This data describes a binding interaction between two proteins.

Sequence of the second protein:
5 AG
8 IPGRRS

Sequence of the first protein:
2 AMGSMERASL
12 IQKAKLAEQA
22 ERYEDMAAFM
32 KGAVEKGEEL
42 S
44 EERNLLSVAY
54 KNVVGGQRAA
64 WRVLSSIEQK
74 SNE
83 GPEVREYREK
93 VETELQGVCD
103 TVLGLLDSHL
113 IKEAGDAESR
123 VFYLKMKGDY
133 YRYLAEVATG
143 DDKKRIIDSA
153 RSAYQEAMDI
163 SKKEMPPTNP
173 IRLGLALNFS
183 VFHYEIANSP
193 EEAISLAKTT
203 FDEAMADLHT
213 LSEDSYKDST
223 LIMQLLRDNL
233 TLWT

Contacts between the two chains:
Residue N180 in the first protein contacts residue I8 in the second protein (closest heavy-atom distance 2.9 Å).
Residue V51 in the first protein interacts with residue G10 in the second protein (closest heavy-atom distance 3.5 Å).
Residue N231 in the first protein contacts residue A5 in the second protein (closest heavy-atom distance 3.4 Å).
Residue I224 in the first protein interacts with residue I8 in the second protein (closest heavy-atom distance 4.2 Å).
Residue V183 in the first protein is in contact with residue A5 in the second protein (closest heavy-atom distance 4.4 Å).
Residue K127 in the first protein is in contact with residue I8 in the second protein (closest heavy-atom distance 3.9 Å).
Residue V51 in the first protein is in contact with residue R12 in the second protein (closest heavy-atom distance 3.8 Å).
Residue V51 in the first protein interacts with residue R11 in the second protein (closest heavy-atom distance 3.5 Å).
Residue K54 in the first protein is in contact with residue G10 in the second protein (closest heavy-atom distance 3.5 Å).
Residue G59 in the first protein interacts with residue R11 in the second protein (closest heavy-atom distance 3.8 Å).
Residue E19 in the first protein is in contact with residue S13 in the second protein (closest heavy-atom distance 2.6 Å).
Residue V51 in the first protein is in contact with residue S13 in the second protein (closest heavy-atom distance 3.8 Å).
Residue Y24 in the first protein interacts with residue R11 in the second protein (closest heavy-atom distance 4.2 Å).
Residue V183 in the first protein interacts with residue G6 in the second protein (closest heavy-atom distance 3.6 Å).
Residue N55 in the first protein contacts residue R11 in the second protein (closest heavy-atom distance 2.9 Å).
Residue E187 in the first protein is in contact with residue A5 in the second protein (closest heavy-atom distance 3.1 Å).
Residue L179 in the first protein contacts residue I8 in the second protein (closest heavy-atom distance 3.5 Å).
Residue N231 in the first protein is in contact with residue G6 in the second protein (closest heavy-atom distance 2.8 Å).
Residue L227 in the first protein contacts residue P9 in the second protein (closest heavy-atom distance 4.1 Å).
Residue K54 in the first protein interacts with residue I8 in the second protein (closest heavy-atom distance 4.3 Å).
Residue W235 in the first protein contacts residue A5 in the second protein (closest heavy-atom distance 3.4 Å).
Residue L48 in the first protein is in contact with residue S13 in the second protein (closest heavy-atom distance 4.3 Å).
Residue G58 in the first protein interacts with residue R11 in the second protein (closest heavy-atom distance 3.6 Å).
Residue E19 in the first protein interacts with residue R12 in the second protein (closest heavy-atom distance 3.6 Å).
Residue N55 in the first protein is in contact with residue R12 in the second protein (closest heavy-atom distance 4.7 Å).
Residue L179 in the first protein contacts residue G6 in the second protein (closest heavy-atom distance 3.8 Å).
Residue K54 in the first protein contacts residue R11 in the second protein (closest heavy-atom distance 4.0 Å).
Residue E19 in the first protein is in contact with residue R11 in the second protein (closest heavy-atom distance 4.4 Å).
Residue S50 in the first protein contacts residue G10 in the second protein (closest heavy-atom distance 4.2 Å).
Residue Y186 in the first protein is in contact with residue A5 in the second protein (closest heavy-atom distance 4.7 Å).
Residue L227 in the first protein interacts with residue I8 in the second protein (closest heavy-atom distance 4.4 Å).
Residue K54 in the first protein contacts residue P9 in the second protein (closest heavy-atom distance 3.6 Å).
Residue G176 in the first protein contacts residue I8 in the second protein (closest heavy-atom distance 3.7 Å).
Residue L234 in the first protein is in contact with residue A5 in the second protein (closest heavy-atom distance 3.2 Å).
Residue N55 in the first protein contacts residue G10 in the second protein (closest heavy-atom distance 4.8 Å).